Contacts between the two chains:
Residue N407 in the first protein contacts residue A445 in the second protein (closest heavy-atom distance 2.2 Å).
Residue Q420 in the first protein contacts residue T33 in the second protein (closest heavy-atom distance 3.0 Å).
Residue C23 in the first protein is in contact with residue C383 in the second protein (closest heavy-atom distance 2.0 Å).
Residue S397 in the first protein is in contact with residue G442 in the second protein (closest heavy-atom distance 2.0 Å).
Residue V405 in the first protein contacts residue E447 in the second protein (closest heavy-atom distance 2.6 Å).
Residue Y247 in the first protein is in contact with residue M294 in the second protein (closest heavy-atom distance 3.0 Å).
Residue E21 in the first protein is in contact with residue L384 in the second protein (closest heavy-atom distance 2.0 Å).
Residue Q434 in the first protein interacts with residue Q28 in the second protein (closest heavy-atom distance 2.9 Å).
Residue W431 in the first protein contacts residue Q29 in the second protein (closest heavy-atom distance 3.0 Å).
Residue R403 in the first protein interacts with residue G449 in the second protein (closest heavy-atom distance 2.8 Å).
Residue S374 in the first protein contacts residue E388 in the second protein (closest heavy-atom distance 2.8 Å).
Residue P382 in the first protein is in contact with residue L436 in the second protein (closest heavy-atom distance 3.0 Å).
Residue F372 in the first protein is in contact with residue R400 in the second protein (closest heavy-atom distance 3.0 Å).
Residue I398 in the first protein interacts with residue E447 in the second protein (closest heavy-atom distance 2.9 Å).
Residue F228 in the first protein contacts residue S332 in the second protein (closest heavy-atom distance 2.9 Å).
Residue P433 in the first protein interacts with residue Q27 in the second protein (closest heavy-atom distance 3.0 Å).
Residue C23 in the first protein contacts residue S369 in the second protein (closest heavy-atom distance 2.6 Å).
Residue V35 in the first protein contacts residue N346 in the second protein (closest heavy-atom distance 3.0 Å).
Residue H396 in the first protein is in contact with residue G442 in the second protein (closest heavy-atom distance 2.8 Å).
Residue H394 in the first protein is in contact with residue V443 in the second protein (closest heavy-atom distance 2.5 Å).
Residue T376 in the first protein interacts with residue E388 in the second protein (closest heavy-atom distance 2.5 Å).
Residue Q434 in the first protein contacts residue N24 in the second protein (closest heavy-atom distance 2.8 Å).
Residue I20 in the first protein is in contact with residue W404 in the second protein (closest heavy-atom distance 3.0 Å).
Residue R337 in the first protein is in contact with residue D335 in the second protein (closest heavy-atom distance 3.0 Å).
Residue E21 in the first protein interacts with residue C383 in the second protein (closest heavy-atom distance 2.8 Å).
Residue H406 in the first protein contacts residue A445 in the second protein (closest heavy-atom distance 2.9 Å).
Residue Y32 in the first protein contacts residue F378 in the second protein (closest heavy-atom distance 3.0 Å).
Residue R403 in the first protein contacts residue E448 in the second protein (closest heavy-atom distance 2.4 Å).
Residue T386 in the first protein interacts with residue N439 in the second protein (closest heavy-atom distance 2.5 Å).
Residue S419 in the first protein interacts with residue P31 in the second protein (closest heavy-atom distance 3.0 Å).
Residue V405 in the first protein contacts residue D446 in the second protein (closest heavy-atom distance 2.0 Å).
Residue R400 in the first protein contacts residue E447 in the second protein (closest heavy-atom distance 3.0 Å).
Residue D409 in the first protein is in contact with residue V443 in the second protein (closest heavy-atom distance 3.0 Å).
Residue E39 in the first protein is in contact with residue R343 in the second protein (closest heavy-atom distance 2.0 Å).
Residue N395 in the first protein is in contact with residue V443 in the second protein (closest heavy-atom distance 2.8 Å).
Residue D401 in the first protein contacts residue W450 in the second protein (closest heavy-atom distance 2.3 Å).
Residue Q434 in the first protein interacts with residue A26 in the second protein (closest heavy-atom distance 2.9 Å).
Residue L305 in the first protein is in contact with residue H318 in the second protein (closest heavy-atom distance 2.6 Å).
Residue Y399 in the first protein interacts with residue E448 in the second protein (closest heavy-atom distance 2.8 Å).
Residue N407 in the first protein interacts with residue E447 in the second protein (closest heavy-atom distance 3.0 Å).
Residue T411 in the first protein interacts with residue V444 in the second protein (closest heavy-atom distance 3.0 Å).
Residue W404 in the first protein is in contact with residue D446 in the second protein (closest heavy-atom distance 2.5 Å).
Residue N395 in the first protein contacts residue E441 in the second protein (closest heavy-atom distance 2.8 Å).
Residue S351 in the first protein is in contact with residue D356 in the second protein (closest heavy-atom distance 2.9 Å).
Residue L384 in the first protein contacts residue L436 in the second protein (closest heavy-atom distance 2.9 Å).
Residue I398 in the first protein interacts with residue V444 in the second protein (closest heavy-atom distance 3.0 Å).
Residue S475 in the first protein contacts residue L480 in the second protein (closest heavy-atom distance 2.2 Å).
Residue S342 in the first protein interacts with residue Y425 in the second protein (closest heavy-atom distance 2.5 Å).
Residue N439 in the first protein contacts residue E21 in the second protein (closest heavy-atom distance 3.0 Å).
Residue W404 in the first protein is in contact with residue E448 in the second protein (closest heavy-atom distance 3.0 Å).
Residue G473 in the first protein interacts with residue E477 in the second protein (closest heavy-atom distance 2.9 Å).
Residue H394 in the first protein is in contact with residue G442 in the second protein (closest heavy-atom distance 3.0 Å).
Residue I20 in the first protein contacts residue S397 in the second protein (closest heavy-atom distance 3.0 Å).
Residue Q366 in the first protein is in contact with residue E429 in the second protein (closest heavy-atom distance 2.7 Å).
Residue Q29 in the first protein is in contact with residue M379 in the second protein (closest heavy-atom distance 3.0 Å).
Residue G402 in the first protein interacts with residue E448 in the second protein (closest heavy-atom distance 2.9 Å).
Residue Q434 in the first protein interacts with residue Q27 in the second protein (closest heavy-atom distance 3.0 Å).
Residue K354 in the first protein interacts with residue D401 in the second protein (closest heavy-atom distance 2.6 Å).
Residue I44 in the first protein is in contact with residue R328 in the second protein (closest heavy-atom distance 2.8 Å).
Residue S397 in the first protein contacts residue D446 in the second protein (closest heavy-atom distance 2.9 Å).

Sequence of the second protein:
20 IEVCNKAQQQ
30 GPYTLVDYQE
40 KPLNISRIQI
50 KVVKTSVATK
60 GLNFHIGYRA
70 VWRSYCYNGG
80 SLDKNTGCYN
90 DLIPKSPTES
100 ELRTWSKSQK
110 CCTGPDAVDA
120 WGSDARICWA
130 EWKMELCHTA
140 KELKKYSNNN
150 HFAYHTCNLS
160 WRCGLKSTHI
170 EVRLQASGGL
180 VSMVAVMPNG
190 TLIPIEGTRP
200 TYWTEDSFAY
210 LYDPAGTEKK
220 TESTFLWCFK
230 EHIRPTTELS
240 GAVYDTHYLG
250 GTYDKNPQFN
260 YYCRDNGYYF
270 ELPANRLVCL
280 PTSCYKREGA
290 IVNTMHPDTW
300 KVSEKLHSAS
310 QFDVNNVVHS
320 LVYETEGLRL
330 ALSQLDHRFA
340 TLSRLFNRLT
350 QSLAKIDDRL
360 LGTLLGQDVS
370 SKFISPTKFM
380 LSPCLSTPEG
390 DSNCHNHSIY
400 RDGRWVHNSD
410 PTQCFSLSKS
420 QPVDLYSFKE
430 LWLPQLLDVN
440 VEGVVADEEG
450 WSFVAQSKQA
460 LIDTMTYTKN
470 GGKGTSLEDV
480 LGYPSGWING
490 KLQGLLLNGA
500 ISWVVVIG

Sequence of the first protein:
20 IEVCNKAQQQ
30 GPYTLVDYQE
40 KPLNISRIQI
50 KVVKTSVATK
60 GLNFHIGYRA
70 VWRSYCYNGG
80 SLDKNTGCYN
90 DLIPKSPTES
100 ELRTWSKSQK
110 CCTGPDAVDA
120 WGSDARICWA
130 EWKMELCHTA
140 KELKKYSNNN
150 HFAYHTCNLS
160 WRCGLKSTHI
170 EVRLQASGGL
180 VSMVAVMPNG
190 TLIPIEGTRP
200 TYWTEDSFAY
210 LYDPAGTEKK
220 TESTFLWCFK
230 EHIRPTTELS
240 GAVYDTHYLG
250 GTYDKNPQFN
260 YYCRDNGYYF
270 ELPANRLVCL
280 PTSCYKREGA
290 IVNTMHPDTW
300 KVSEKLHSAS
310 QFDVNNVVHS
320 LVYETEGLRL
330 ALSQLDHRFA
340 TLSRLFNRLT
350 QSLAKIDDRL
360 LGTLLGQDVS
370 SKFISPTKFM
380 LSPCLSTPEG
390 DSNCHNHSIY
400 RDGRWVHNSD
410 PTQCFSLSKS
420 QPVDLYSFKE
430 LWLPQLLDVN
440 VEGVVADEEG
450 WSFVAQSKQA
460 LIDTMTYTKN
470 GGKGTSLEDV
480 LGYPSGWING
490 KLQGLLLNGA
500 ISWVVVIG

This data describes a binding interaction between two proteins.